These two protein chains interact to form a complex.

Residue-level contacts at the interface:
Residue E204 in chain A contacts residue L152 in chain B (closest heavy-atom distance 4.4 Å).
Residue C197 in chain A interacts with residue L152 in chain B (closest heavy-atom distance 3.7 Å).
Residue A201 in chain A is in contact with residue L152 in chain B (closest heavy-atom distance 4.9 Å).
Residue E204 in chain A contacts residue R151 in chain B (closest heavy-atom distance 4.1 Å).
Residue A196 in chain A interacts with residue L152 in chain B (closest heavy-atom distance 4.9 Å).
Residue A200 in chain A is in contact with residue L152 in chain B (closest heavy-atom distance 3.7 Å).

Sequence of chain A:
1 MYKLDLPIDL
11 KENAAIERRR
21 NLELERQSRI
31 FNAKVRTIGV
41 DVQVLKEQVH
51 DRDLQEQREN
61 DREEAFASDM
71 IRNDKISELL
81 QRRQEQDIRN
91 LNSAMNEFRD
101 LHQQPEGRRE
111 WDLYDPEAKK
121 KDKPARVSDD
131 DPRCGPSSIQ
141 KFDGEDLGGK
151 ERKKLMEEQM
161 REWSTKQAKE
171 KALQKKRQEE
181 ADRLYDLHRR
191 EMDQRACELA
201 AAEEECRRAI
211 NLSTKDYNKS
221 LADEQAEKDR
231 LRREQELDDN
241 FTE

Sequence of chain B:
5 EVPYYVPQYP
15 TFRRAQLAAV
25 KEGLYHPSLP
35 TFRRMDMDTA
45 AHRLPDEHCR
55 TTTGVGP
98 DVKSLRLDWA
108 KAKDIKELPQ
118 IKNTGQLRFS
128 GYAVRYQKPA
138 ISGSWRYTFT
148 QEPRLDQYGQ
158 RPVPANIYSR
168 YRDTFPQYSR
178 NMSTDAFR